Sequence of protein 2:
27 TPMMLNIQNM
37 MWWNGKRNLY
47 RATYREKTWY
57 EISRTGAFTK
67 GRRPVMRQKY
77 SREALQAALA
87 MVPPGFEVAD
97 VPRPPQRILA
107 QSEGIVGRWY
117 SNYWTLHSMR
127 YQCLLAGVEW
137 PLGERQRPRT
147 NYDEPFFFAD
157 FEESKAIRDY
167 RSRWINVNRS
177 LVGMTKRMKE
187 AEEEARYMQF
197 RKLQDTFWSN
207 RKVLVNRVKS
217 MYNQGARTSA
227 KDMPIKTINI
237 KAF

Sequence of protein 1:
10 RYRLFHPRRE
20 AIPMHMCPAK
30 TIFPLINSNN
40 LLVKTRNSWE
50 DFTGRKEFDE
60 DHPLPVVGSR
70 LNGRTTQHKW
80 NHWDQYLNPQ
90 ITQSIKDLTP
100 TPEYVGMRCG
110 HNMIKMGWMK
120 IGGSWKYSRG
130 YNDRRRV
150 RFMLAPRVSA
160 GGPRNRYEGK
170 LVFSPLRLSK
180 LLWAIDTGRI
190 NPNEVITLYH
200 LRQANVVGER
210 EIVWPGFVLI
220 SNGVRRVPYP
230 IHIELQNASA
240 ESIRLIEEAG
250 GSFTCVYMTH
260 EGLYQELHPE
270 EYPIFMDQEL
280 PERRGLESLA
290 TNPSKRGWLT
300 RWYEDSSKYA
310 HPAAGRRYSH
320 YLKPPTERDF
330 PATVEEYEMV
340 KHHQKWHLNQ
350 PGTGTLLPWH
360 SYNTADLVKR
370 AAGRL

Contacts between the two chains:
Residue L356 in protein 1 contacts residue K161 in protein 2 (closest heavy-atom distance 3.6 Å).
Residue H346 in protein 1 contacts residue D165 in protein 2 (closest heavy-atom distance 4.0 Å).
Residue Y361 in protein 1 contacts residue E158 in protein 2 (closest heavy-atom distance 3.6 Å).
Residue I273 in protein 1 contacts residue L131 in protein 2 (closest heavy-atom distance 3.6 Å).
Residue I273 in protein 1 is in contact with residue Y127 in protein 2 (closest heavy-atom distance 4.0 Å).
Residue H342 in protein 1 contacts residue R164 in protein 2 (closest heavy-atom distance 3.2 Å).
Residue L366 in protein 1 interacts with residue E158 in protein 2 (closest heavy-atom distance 3.2 Å).
Residue N362 in protein 1 interacts with residue E158 in protein 2 (closest heavy-atom distance 4.0 Å).
Residue L321 in protein 1 contacts residue D149 in protein 2 (closest heavy-atom distance 3.0 Å).
Residue R282 in protein 1 is in contact with residue F154 in protein 2 (closest heavy-atom distance 3.1 Å).
Residue I273 in protein 1 contacts residue L130 in protein 2 (closest heavy-atom distance 4.0 Å).
Residue G351 in protein 1 interacts with residue R164 in protein 2 (closest heavy-atom distance 3.2 Å).
Residue L279 in protein 1 interacts with residue F152 in protein 2 (closest heavy-atom distance 3.5 Å).
Residue Q349 in protein 1 contacts residue R164 in protein 2 (closest heavy-atom distance 3.0 Å).
Residue H319 in protein 1 interacts with residue P151 in protein 2 (closest heavy-atom distance 3.1 Å).
Residue T354 in protein 1 interacts with residue R164 in protein 2 (closest heavy-atom distance 2.9 Å).
Residue L366 in protein 1 contacts residue F154 in protein 2 (closest heavy-atom distance 4.1 Å).
Residue H359 in protein 1 interacts with residue K161 in protein 2 (closest heavy-atom distance 3.0 Å).
Residue P272 in protein 1 interacts with residue Y127 in protein 2 (closest heavy-atom distance 3.2 Å).
Residue P357 in protein 1 interacts with residue K161 in protein 2 (closest heavy-atom distance 3.1 Å).
Residue R369 in protein 1 contacts residue E159 in protein 2 (closest heavy-atom distance 3.7 Å).
Residue E286 in protein 1 is in contact with residue F153 in protein 2 (closest heavy-atom distance 3.9 Å).
Residue H346 in protein 1 contacts residue R164 in protein 2 (closest heavy-atom distance 3.6 Å).
Residue H319 in protein 1 interacts with residue A155 in protein 2 (closest heavy-atom distance 3.6 Å).
Residue L285 in protein 1 contacts residue F153 in protein 2 (closest heavy-atom distance 3.4 Å).
Residue P324 in protein 1 is in contact with residue Y148 in protein 2 (closest heavy-atom distance 3.5 Å).
Residue L347 in protein 1 interacts with residue I171 in protein 2 (closest heavy-atom distance 3.8 Å).
Residue Y263 in protein 1 is in contact with residue R68 in protein 2 (closest heavy-atom distance 3.9 Å).
Residue Y302 in protein 1 contacts residue F153 in protein 2 (closest heavy-atom distance 3.5 Å).
Residue P324 in protein 1 contacts residue N147 in protein 2 (closest heavy-atom distance 2.3 Å).
Residue Q349 in protein 1 is in contact with residue R167 in protein 2 (closest heavy-atom distance 3.1 Å).
Residue Y361 in protein 1 contacts residue F157 in protein 2 (closest heavy-atom distance 3.7 Å).
Residue Y320 in protein 1 is in contact with residue Y148 in protein 2 (closest heavy-atom distance 3.1 Å).
Residue L321 in protein 1 interacts with residue R145 in protein 2 (closest heavy-atom distance 3.3 Å).
Residue V367 in protein 1 contacts residue E158 in protein 2 (closest heavy-atom distance 4.2 Å).
Residue L321 in protein 1 interacts with residue P151 in protein 2 (closest heavy-atom distance 3.5 Å).
Residue L366 in protein 1 is in contact with residue F157 in protein 2 (closest heavy-atom distance 3.8 Å).
Residue K368 in protein 1 is in contact with residue D156 in protein 2 (closest heavy-atom distance 3.6 Å).
Residue L356 in protein 1 interacts with residue R164 in protein 2 (closest heavy-atom distance 3.5 Å).
Residue Q349 in protein 1 is in contact with residue S168 in protein 2 (closest heavy-atom distance 2.9 Å).
Residue S360 in protein 1 contacts residue K161 in protein 2 (closest heavy-atom distance 3.7 Å).
Residue Y320 in protein 1 is in contact with residue D149 in protein 2 (closest heavy-atom distance 3.8 Å).
Residue T352 in protein 1 interacts with residue R164 in protein 2 (closest heavy-atom distance 3.9 Å).
Residue P280 in protein 1 is in contact with residue F152 in protein 2 (closest heavy-atom distance 3.2 Å).
Residue K322 in protein 1 contacts residue N147 in protein 2 (closest heavy-atom distance 3.4 Å).
Residue H319 in protein 1 contacts residue E150 in protein 2 (closest heavy-atom distance 3.6 Å).
Residue L347 in protein 1 contacts residue S168 in protein 2 (closest heavy-atom distance 3.9 Å).
Residue L347 in protein 1 interacts with residue N172 in protein 2 (closest heavy-atom distance 4.1 Å).
Residue L285 in protein 1 interacts with residue F152 in protein 2 (closest heavy-atom distance 4.0 Å).
Residue L347 in protein 1 interacts with residue R175 in protein 2 (closest heavy-atom distance 3.6 Å).
Residue S306 in protein 1 interacts with residue F153 in protein 2 (closest heavy-atom distance 3.6 Å).
Residue L321 in protein 1 interacts with residue E150 in protein 2 (closest heavy-atom distance 4.1 Å).
Residue R282 in protein 1 interacts with residue F153 in protein 2 (closest heavy-atom distance 2.9 Å).
Residue R282 in protein 1 contacts residue D156 in protein 2 (closest heavy-atom distance 3.7 Å).
Residue H346 in protein 1 contacts residue S168 in protein 2 (closest heavy-atom distance 3.0 Å).
Residue L356 in protein 1 interacts with residue F157 in protein 2 (closest heavy-atom distance 4.0 Å).
Residue K368 in protein 1 contacts residue E159 in protein 2 (closest heavy-atom distance 3.2 Å).
Residue L356 in protein 1 is in contact with residue S160 in protein 2 (closest heavy-atom distance 3.8 Å).
Residue S360 in protein 1 is in contact with residue E158 in protein 2 (closest heavy-atom distance 3.7 Å).
Residue Y320 in protein 1 interacts with residue E150 in protein 2 (closest heavy-atom distance 4.1 Å).

The following describes two proteins that form a bound complex.